Sequence of the first protein:
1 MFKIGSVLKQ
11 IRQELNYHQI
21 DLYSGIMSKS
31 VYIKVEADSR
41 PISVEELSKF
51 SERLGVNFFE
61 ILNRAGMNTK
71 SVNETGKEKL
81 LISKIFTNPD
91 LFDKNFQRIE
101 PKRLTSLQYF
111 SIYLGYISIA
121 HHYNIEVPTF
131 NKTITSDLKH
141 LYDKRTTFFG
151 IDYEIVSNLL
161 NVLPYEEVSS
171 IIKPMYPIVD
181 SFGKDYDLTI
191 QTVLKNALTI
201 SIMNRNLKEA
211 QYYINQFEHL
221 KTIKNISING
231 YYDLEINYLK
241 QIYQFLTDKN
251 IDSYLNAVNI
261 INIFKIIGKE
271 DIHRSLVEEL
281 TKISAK

The following describes two proteins that form a bound complex.

Sequence of the second protein:
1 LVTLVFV

Interface contacts:
Residue T189 in the first protein interacts with residue V7 in the second protein (closest heavy-atom distance 3.8 Å).
Residue N161 in the first protein interacts with residue V2 in the second protein (closest heavy-atom distance 3.3 Å).
Residue T199 in the first protein interacts with residue V2 in the second protein (closest heavy-atom distance 3.7 Å).
Residue T192 in the first protein is in contact with residue T3 in the second protein (closest heavy-atom distance 3.9 Å).
Residue N196 in the first protein contacts residue V2 in the second protein (closest heavy-atom distance 3.6 Å).
Residue Y232 in the first protein contacts residue T3 in the second protein (closest heavy-atom distance 4.5 Å).
Residue I200 in the first protein is in contact with residue V2 in the second protein (closest heavy-atom distance 3.9 Å).
Residue T192 in the first protein interacts with residue V5 in the second protein (closest heavy-atom distance 3.8 Å).
Residue E279 in the first protein is in contact with residue V2 in the second protein (closest heavy-atom distance 4.4 Å).
Residue N158 in the first protein is in contact with residue F6 in the second protein (closest heavy-atom distance 4.1 Å).
Residue S157 in the first protein contacts residue V2 in the second protein (closest heavy-atom distance 4.9 Å).
Residue N196 in the first protein contacts residue L1 in the second protein (closest heavy-atom distance 3.6 Å).
Residue N196 in the first protein is in contact with residue L4 in the second protein (closest heavy-atom distance 4.8 Å).
Residue S111 in the first protein interacts with residue V5 in the second protein (closest heavy-atom distance 4.2 Å).
Residue K195 in the first protein contacts residue L1 in the second protein (closest heavy-atom distance 2.6 Å).
Residue G115 in the first protein interacts with residue F6 in the second protein (closest heavy-atom distance 3.7 Å).
Residue L188 in the first protein contacts residue V5 in the second protein (closest heavy-atom distance 4.6 Å).
Residue N196 in the first protein interacts with residue T3 in the second protein (closest heavy-atom distance 2.6 Å).
Residue I272 in the first protein interacts with residue L1 in the second protein (closest heavy-atom distance 4.1 Å).
Residue L160 in the first protein interacts with residue V2 in the second protein (closest heavy-atom distance 4.8 Å).
Residue K195 in the first protein is in contact with residue V2 in the second protein (closest heavy-atom distance 4.5 Å).
Residue K79 in the first protein contacts residue F6 in the second protein (closest heavy-atom distance 3.6 Å).
Residue N158 in the first protein interacts with residue V5 in the second protein (closest heavy-atom distance 3.0 Å).
Residue K70 in the first protein interacts with residue V7 in the second protein (closest heavy-atom distance 3.6 Å).
Residue E235 in the first protein is in contact with residue L1 in the second protein (closest heavy-atom distance 3.1 Å).
Residue T189 in the first protein is in contact with residue V5 in the second protein (closest heavy-atom distance 4.6 Å).
Residue L239 in the first protein interacts with residue L1 in the second protein (closest heavy-atom distance 4.8 Å).
Residue S157 in the first protein interacts with residue V5 in the second protein (closest heavy-atom distance 3.9 Å).
Residue S111 in the first protein contacts residue F6 in the second protein (closest heavy-atom distance 3.6 Å).
Residue K195 in the first protein contacts residue T3 in the second protein (closest heavy-atom distance 2.8 Å).
Residue I82 in the first protein is in contact with residue F6 in the second protein (closest heavy-atom distance 4.1 Å).
Residue L276 in the first protein is in contact with residue L1 in the second protein (closest heavy-atom distance 3.6 Å).
Residue K70 in the first protein contacts residue F6 in the second protein (closest heavy-atom distance 3.8 Å).
Residue N158 in the first protein contacts residue T3 in the second protein (closest heavy-atom distance 4.6 Å).
Residue E154 in the first protein contacts residue V5 in the second protein (closest heavy-atom distance 3.1 Å).
Residue N161 in the first protein contacts residue L4 in the second protein (closest heavy-atom distance 3.7 Å).
Residue E235 in the first protein interacts with residue T3 in the second protein (closest heavy-atom distance 4.7 Å).
Residue S275 in the first protein interacts with residue L1 in the second protein (closest heavy-atom distance 3.3 Å).
Residue K79 in the first protein interacts with residue V7 in the second protein (closest heavy-atom distance 3.2 Å).
Residue N158 in the first protein is in contact with residue L4 in the second protein (closest heavy-atom distance 3.3 Å).
Residue S118 in the first protein contacts residue L4 in the second protein (closest heavy-atom distance 3.6 Å).
Residue I112 in the first protein interacts with residue F6 in the second protein (closest heavy-atom distance 4.5 Å).
Residue L188 in the first protein contacts residue V7 in the second protein (closest heavy-atom distance 4.8 Å).
Residue T199 in the first protein contacts residue L1 in the second protein (closest heavy-atom distance 2.8 Å).
Residue D185 in the first protein is in contact with residue V7 in the second protein (closest heavy-atom distance 3.6 Å).
Residue E154 in the first protein interacts with residue F6 in the second protein (closest heavy-atom distance 3.3 Å).
Residue Y232 in the first protein interacts with residue V5 in the second protein (closest heavy-atom distance 3.9 Å).
Residue E154 in the first protein contacts residue V7 in the second protein (closest heavy-atom distance 3.2 Å).
Residue Q108 in the first protein interacts with residue V7 in the second protein (closest heavy-atom distance 4.1 Å).
Residue E279 in the first protein interacts with residue L1 in the second protein (closest heavy-atom distance 2.5 Å).
Residue S157 in the first protein contacts residue T3 in the second protein (closest heavy-atom distance 4.5 Å).